Sequence of the first protein:
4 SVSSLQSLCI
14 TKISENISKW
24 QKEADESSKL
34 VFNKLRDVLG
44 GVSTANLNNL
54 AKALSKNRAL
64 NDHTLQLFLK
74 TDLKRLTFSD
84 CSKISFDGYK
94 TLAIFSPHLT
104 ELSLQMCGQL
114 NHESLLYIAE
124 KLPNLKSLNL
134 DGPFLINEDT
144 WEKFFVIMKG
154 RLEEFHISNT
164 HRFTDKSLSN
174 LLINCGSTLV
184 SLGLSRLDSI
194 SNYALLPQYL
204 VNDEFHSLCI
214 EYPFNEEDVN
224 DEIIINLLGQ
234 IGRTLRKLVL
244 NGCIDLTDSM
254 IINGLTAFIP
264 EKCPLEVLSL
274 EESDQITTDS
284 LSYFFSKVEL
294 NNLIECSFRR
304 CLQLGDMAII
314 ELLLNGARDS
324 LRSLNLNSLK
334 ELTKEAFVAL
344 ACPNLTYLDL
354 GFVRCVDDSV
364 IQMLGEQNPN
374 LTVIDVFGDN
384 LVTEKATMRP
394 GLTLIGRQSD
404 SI

Sequence of the second protein:
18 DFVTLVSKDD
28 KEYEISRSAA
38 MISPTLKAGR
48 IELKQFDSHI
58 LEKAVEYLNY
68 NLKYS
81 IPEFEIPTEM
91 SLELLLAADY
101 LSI

This data describes a binding interaction between two proteins.

Contacts between the two chains:
Residue I16 in the first protein is in contact with residue S91 in the second protein (closest heavy-atom distance 3.7 Å).
Residue Q9 in the first protein is in contact with residue L95 in the second protein (closest heavy-atom distance 3.8 Å).
Residue K15 in the first protein is in contact with residue I86 in the second protein (closest heavy-atom distance 3.6 Å).
Residue V5 in the first protein contacts residue N68 in the second protein (closest heavy-atom distance 3.8 Å).
Residue I16 in the first protein is in contact with residue L95 in the second protein (closest heavy-atom distance 3.9 Å).
Residue S4 in the first protein interacts with residue I81 in the second protein (closest heavy-atom distance 4.3 Å).
Residue I13 in the first protein interacts with residue L95 in the second protein (closest heavy-atom distance 4.1 Å).
Residue L8 in the first protein is in contact with residue L94 in the second protein (closest heavy-atom distance 4.0 Å).
Residue Q9 in the first protein contacts residue A98 in the second protein (closest heavy-atom distance 3.5 Å).
Residue L8 in the first protein is in contact with residue I86 in the second protein (closest heavy-atom distance 3.9 Å).
Residue S6 in the first protein is in contact with residue N68 in the second protein (closest heavy-atom distance 4.9 Å).
Residue S7 in the first protein contacts residue I103 in the second protein (closest heavy-atom distance 3.3 Å).
Residue L8 in the first protein interacts with residue A61 in the second protein (closest heavy-atom distance 4.6 Å).
Residue K15 in the first protein is in contact with residue S91 in the second protein (closest heavy-atom distance 4.0 Å).
Residue C12 in the first protein is in contact with residue S91 in the second protein (closest heavy-atom distance 3.9 Å).
Residue L11 in the first protein interacts with residue Y64 in the second protein (closest heavy-atom distance 4.0 Å).
Residue Q9 in the first protein contacts residue D99 in the second protein (closest heavy-atom distance 3.8 Å).
Residue C12 in the first protein contacts residue L94 in the second protein (closest heavy-atom distance 3.5 Å).
Residue L11 in the first protein interacts with residue F84 in the second protein (closest heavy-atom distance 3.9 Å).
Residue I16 in the first protein contacts residue L92 in the second protein (closest heavy-atom distance 3.7 Å).
Residue K15 in the first protein is in contact with residue T88 in the second protein (closest heavy-atom distance 3.9 Å).
Residue C12 in the first protein is in contact with residue L95 in the second protein (closest heavy-atom distance 3.7 Å).
Residue Q9 in the first protein is in contact with residue I103 in the second protein (closest heavy-atom distance 3.6 Å).
Residue V5 in the first protein contacts residue S72 in the second protein (closest heavy-atom distance 3.2 Å).
Residue C12 in the first protein contacts residue I86 in the second protein (closest heavy-atom distance 3.6 Å).
Residue S7 in the first protein contacts residue Y64 in the second protein (closest heavy-atom distance 3.2 Å).
Residue L8 in the first protein interacts with residue F84 in the second protein (closest heavy-atom distance 4.1 Å).
Residue K15 in the first protein is in contact with residue P87 in the second protein (closest heavy-atom distance 4.8 Å).
Residue L11 in the first protein interacts with residue I86 in the second protein (closest heavy-atom distance 3.5 Å).
Residue V5 in the first protein is in contact with residue Y64 in the second protein (closest heavy-atom distance 4.2 Å).
Residue V5 in the first protein interacts with residue Y71 in the second protein (closest heavy-atom distance 3.6 Å).
Residue V5 in the first protein contacts residue I81 in the second protein (closest heavy-atom distance 4.7 Å).
Residue L8 in the first protein is in contact with residue Y64 in the second protein (closest heavy-atom distance 3.2 Å).
Residue V5 in the first protein is in contact with residue Y67 in the second protein (closest heavy-atom distance 4.0 Å).
Residue N19 in the first protein is in contact with residue T88 in the second protein (closest heavy-atom distance 3.3 Å).
Residue Q9 in the first protein contacts residue S102 in the second protein (closest heavy-atom distance 3.8 Å).
Residue L8 in the first protein is in contact with residue I103 in the second protein (closest heavy-atom distance 2.7 Å).
Residue S6 in the first protein interacts with residue Y64 in the second protein (closest heavy-atom distance 2.7 Å).
Residue L8 in the first protein contacts residue A98 in the second protein (closest heavy-atom distance 3.7 Å).